Residue-level contacts at the interface:
Residue S71 in chain B interacts with residue N126 in chain A (closest heavy-atom distance 3.0 Å).
Residue R147 in chain B contacts residue T71 in chain A (closest heavy-atom distance 3.7 Å).
Residue R236 in chain B interacts with residue P78 in chain A (closest heavy-atom distance 3.4 Å).
Residue K145 in chain B contacts residue G67 in chain A (closest heavy-atom distance 2.8 Å).
Residue K117 in chain B is in contact with residue V66 in chain A (closest heavy-atom distance 3.5 Å).
Residue R68 in chain B is in contact with residue L137 in chain A (closest heavy-atom distance 4.0 Å).
Residue S71 in chain B contacts residue D123 in chain A (closest heavy-atom distance 3.3 Å).
Residue T66 in chain B is in contact with residue L137 in chain A (closest heavy-atom distance 3.5 Å).
Residue V116 in chain B interacts with residue E64 in chain A (closest heavy-atom distance 4.0 Å).
Residue N65 in chain B contacts residue E201 in chain A (closest heavy-atom distance 4.4 Å).
Residue T229 in chain B interacts with residue G67 in chain A (closest heavy-atom distance 3.6 Å).
Residue K145 in chain B interacts with residue P69 in chain A (closest heavy-atom distance 3.7 Å).
Residue Y227 in chain B contacts residue P72 in chain A (closest heavy-atom distance 3.6 Å).
Residue R147 in chain B contacts residue P69 in chain A (closest heavy-atom distance 3.7 Å).
Residue Y227 in chain B is in contact with residue V70 in chain A (closest heavy-atom distance 3.0 Å).
Residue F63 in chain B contacts residue D123 in chain A (closest heavy-atom distance 3.9 Å).
Residue T66 in chain B interacts with residue Y202 in chain A (closest heavy-atom distance 3.4 Å).
Residue F228 in chain B contacts residue V66 in chain A (closest heavy-atom distance 3.6 Å).
Residue G67 in chain B interacts with residue Y202 in chain A (closest heavy-atom distance 3.8 Å).
Residue R146 in chain B is in contact with residue E65 in chain A (closest heavy-atom distance 2.8 Å).
Residue Y254 in chain B is in contact with residue V70 in chain A (closest heavy-atom distance 4.1 Å).
Residue T230 in chain B interacts with residue G67 in chain A (closest heavy-atom distance 4.3 Å).
Residue V116 in chain B interacts with residue V66 in chain A (closest heavy-atom distance 3.4 Å).
Residue G194 in chain B is in contact with residue E65 in chain A (closest heavy-atom distance 4.2 Å).
Residue K145 in chain B is in contact with residue V66 in chain A (closest heavy-atom distance 3.1 Å).
Residue F144 in chain B contacts residue E65 in chain A (closest heavy-atom distance 4.0 Å).
Residue L119 in chain B interacts with residue V66 in chain A (closest heavy-atom distance 4.2 Å).
Residue V235 in chain B interacts with residue F121 in chain A (closest heavy-atom distance 3.8 Å).
Residue Y227 in chain B contacts residue P69 in chain A (closest heavy-atom distance 3.6 Å).
Residue Q143 in chain B is in contact with residue E65 in chain A (closest heavy-atom distance 3.7 Å).
Residue K117 in chain B contacts residue E64 in chain A (closest heavy-atom distance 2.5 Å).
Residue Q143 in chain B is in contact with residue V66 in chain A (closest heavy-atom distance 3.2 Å).
Residue S231 in chain B contacts residue F68 in chain A (closest heavy-atom distance 3.7 Å).
Residue R236 in chain B contacts residue F121 in chain A (closest heavy-atom distance 3.5 Å).
Residue K72 in chain B is in contact with residue Y115 in chain A (closest heavy-atom distance 3.7 Å).
Residue T229 in chain B contacts residue F68 in chain A (closest heavy-atom distance 2.8 Å).
Residue R236 in chain B is in contact with residue D123 in chain A (closest heavy-atom distance 2.6 Å).
Residue R68 in chain B contacts residue D123 in chain A (closest heavy-atom distance 4.1 Å).
Residue K72 in chain B is in contact with residue P122 in chain A (closest heavy-atom distance 3.7 Å).
Residue R236 in chain B contacts residue R77 in chain A (closest heavy-atom distance 4.4 Å).
Residue G67 in chain B is in contact with residue N126 in chain A (closest heavy-atom distance 3.6 Å).
Residue K70 in chain B interacts with residue Q104 in chain A (closest heavy-atom distance 3.5 Å).
Residue R147 in chain B interacts with residue V70 in chain A (closest heavy-atom distance 4.1 Å).
Residue K70 in chain B interacts with residue N126 in chain A (closest heavy-atom distance 3.8 Å).
Residue Q234 in chain B contacts residue D123 in chain A (closest heavy-atom distance 3.8 Å).
Residue T230 in chain B interacts with residue V66 in chain A (closest heavy-atom distance 4.4 Å).
Residue F228 in chain B contacts residue G67 in chain A (closest heavy-atom distance 3.3 Å).
Residue Q234 in chain B interacts with residue F121 in chain A (closest heavy-atom distance 3.3 Å).
Residue N65 in chain B interacts with residue Y202 in chain A (closest heavy-atom distance 3.6 Å).
Residue F228 in chain B is in contact with residue P69 in chain A (closest heavy-atom distance 4.2 Å).
Residue R236 in chain B interacts with residue L76 in chain A (closest heavy-atom distance 4.3 Å).
Residue K145 in chain B interacts with residue E65 in chain A (closest heavy-atom distance 2.9 Å).
Residue T230 in chain B interacts with residue F68 in chain A (closest heavy-atom distance 3.6 Å).
Residue G67 in chain B interacts with residue L137 in chain A (closest heavy-atom distance 3.4 Å).
Residue R68 in chain B interacts with residue N126 in chain A (closest heavy-atom distance 3.6 Å).
Residue F228 in chain B interacts with residue F68 in chain A (closest heavy-atom distance 3.9 Å).
Residue F144 in chain B is in contact with residue V66 in chain A (closest heavy-atom distance 3.3 Å).
Residue S71 in chain B interacts with residue P122 in chain A (closest heavy-atom distance 3.5 Å).
Residue S148 in chain B interacts with residue P69 in chain A (closest heavy-atom distance 3.4 Å).
Residue G232 in chain B contacts residue F68 in chain A (closest heavy-atom distance 3.0 Å).

Sequence of chain B:
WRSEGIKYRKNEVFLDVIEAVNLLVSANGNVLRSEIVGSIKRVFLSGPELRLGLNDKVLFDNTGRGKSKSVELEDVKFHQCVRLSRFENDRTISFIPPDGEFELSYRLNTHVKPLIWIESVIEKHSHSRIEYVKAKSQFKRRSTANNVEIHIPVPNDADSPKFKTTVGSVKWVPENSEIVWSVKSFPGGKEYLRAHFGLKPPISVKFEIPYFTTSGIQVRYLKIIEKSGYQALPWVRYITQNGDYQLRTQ

This data describes a binding interaction between two proteins.

Sequence of chain A:
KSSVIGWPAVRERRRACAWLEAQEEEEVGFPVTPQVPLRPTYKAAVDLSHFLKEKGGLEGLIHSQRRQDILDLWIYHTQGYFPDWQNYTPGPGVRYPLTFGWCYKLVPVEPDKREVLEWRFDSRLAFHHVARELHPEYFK